Sequence of protein 2:
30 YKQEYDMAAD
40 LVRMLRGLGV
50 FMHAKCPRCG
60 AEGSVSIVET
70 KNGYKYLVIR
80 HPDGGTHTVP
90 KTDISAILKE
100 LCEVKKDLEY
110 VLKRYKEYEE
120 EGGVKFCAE

Sequence of protein 1:
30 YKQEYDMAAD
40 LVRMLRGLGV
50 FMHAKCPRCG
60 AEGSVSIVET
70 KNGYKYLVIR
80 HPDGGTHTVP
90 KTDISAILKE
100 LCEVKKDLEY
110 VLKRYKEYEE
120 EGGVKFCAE

These two protein chains interact to form a complex.

Residue-level contacts at the interface:
Residue K104 in protein 2 is in contact with residue Y114 in protein 1 (closest heavy-atom distance 3.6 Å).
Residue Y117 in protein 2 interacts with residue L40 in protein 1 (closest heavy-atom distance 3.8 Å).
Residue L100 in protein 2 interacts with residue Y114 in protein 1 (closest heavy-atom distance 2.7 Å).
Residue M43 in protein 2 interacts with residue Y109 in protein 1 (closest heavy-atom distance 3.6 Å).
Residue G48 in protein 2 contacts residue G48 in protein 1 (closest heavy-atom distance 3.3 Å).
Residue M36 in protein 2 contacts residue V123 in protein 1 (closest heavy-atom distance 3.8 Å).
Residue L97 in protein 2 contacts residue F125 in protein 1 (closest heavy-atom distance 3.0 Å).
Residue L40 in protein 2 interacts with residue Y117 in protein 1 (closest heavy-atom distance 3.8 Å).
Residue L111 in protein 2 is in contact with residue L111 in protein 1 (closest heavy-atom distance 3.5 Å).
Residue L40 in protein 2 is in contact with residue F125 in protein 1 (closest heavy-atom distance 3.4 Å).
Residue F50 in protein 2 contacts residue G48 in protein 1 (closest heavy-atom distance 3.3 Å).
Residue L40 in protein 2 interacts with residue Y114 in protein 1 (closest heavy-atom distance 3.7 Å).
Residue E108 in protein 2 contacts residue L111 in protein 1 (closest heavy-atom distance 3.9 Å).
Residue C126 in protein 2 interacts with residue C101 in protein 1 (closest heavy-atom distance 2.0 Å).
Residue L47 in protein 2 interacts with residue V110 in protein 1 (closest heavy-atom distance 3.8 Å).
Residue D39 in protein 2 is in contact with residue R113 in protein 1 (closest heavy-atom distance 2.5 Å).
Residue L47 in protein 2 contacts residue V49 in protein 1 (closest heavy-atom distance 3.4 Å).
Residue M43 in protein 2 is in contact with residue R113 in protein 1 (closest heavy-atom distance 3.4 Å).
Residue Y114 in protein 2 is in contact with residue K104 in protein 1 (closest heavy-atom distance 3.6 Å).
Residue L47 in protein 2 contacts residue F50 in protein 1 (closest heavy-atom distance 3.0 Å).
Residue V49 in protein 2 contacts residue V49 in protein 1 (closest heavy-atom distance 3.9 Å).
Residue K104 in protein 2 is in contact with residue L111 in protein 1 (closest heavy-atom distance 3.9 Å).
Residue V103 in protein 2 contacts residue Y114 in protein 1 (closest heavy-atom distance 3.6 Å).
Residue L44 in protein 2 contacts residue Y114 in protein 1 (closest heavy-atom distance 3.7 Å).
Residue Y117 in protein 2 contacts residue D39 in protein 1 (closest heavy-atom distance 2.4 Å).
Residue R113 in protein 2 contacts residue M43 in protein 1 (closest heavy-atom distance 3.4 Å).
Residue G48 in protein 2 is in contact with residue F50 in protein 1 (closest heavy-atom distance 3.3 Å).
Residue V49 in protein 2 is in contact with residue L47 in protein 1 (closest heavy-atom distance 3.4 Å).
Residue V110 in protein 2 is in contact with residue L47 in protein 1 (closest heavy-atom distance 3.8 Å).
Residue L111 in protein 2 interacts with residue E108 in protein 1 (closest heavy-atom distance 3.9 Å).
Residue R42 in protein 2 interacts with residue R113 in protein 1 (closest heavy-atom distance 3.8 Å).
Residue M36 in protein 2 contacts residue Y117 in protein 1 (closest heavy-atom distance 3.5 Å).
Residue Y114 in protein 2 contacts residue L44 in protein 1 (closest heavy-atom distance 3.7 Å).
Residue F50 in protein 2 is in contact with residue G46 in protein 1 (closest heavy-atom distance 3.6 Å).
Residue C101 in protein 2 is in contact with residue C126 in protein 1 (closest heavy-atom distance 2.0 Å).
Residue Y114 in protein 2 is in contact with residue L40 in protein 1 (closest heavy-atom distance 3.7 Å).
Residue C101 in protein 2 interacts with residue F125 in protein 1 (closest heavy-atom distance 3.3 Å).
Residue G46 in protein 2 is in contact with residue F50 in protein 1 (closest heavy-atom distance 3.6 Å).
Residue K104 in protein 2 interacts with residue E118 in protein 1 (closest heavy-atom distance 3.0 Å).
Residue E118 in protein 2 interacts with residue K104 in protein 1 (closest heavy-atom distance 3.0 Å).
Residue F125 in protein 2 contacts residue C101 in protein 1 (closest heavy-atom distance 3.3 Å).
Residue F50 in protein 2 is in contact with residue L47 in protein 1 (closest heavy-atom distance 3.0 Å).
Residue R113 in protein 2 interacts with residue D39 in protein 1 (closest heavy-atom distance 2.5 Å).
Residue L111 in protein 2 contacts residue K104 in protein 1 (closest heavy-atom distance 3.9 Å).
Residue F125 in protein 2 is in contact with residue L100 in protein 1 (closest heavy-atom distance 3.8 Å).
Residue F125 in protein 2 interacts with residue L97 in protein 1 (closest heavy-atom distance 3.0 Å).
Residue L100 in protein 2 contacts residue F125 in protein 1 (closest heavy-atom distance 3.8 Å).
Residue G48 in protein 2 is in contact with residue L47 in protein 1 (closest heavy-atom distance 3.9 Å).
Residue R113 in protein 2 is in contact with residue R42 in protein 1 (closest heavy-atom distance 3.8 Å).
Residue L107 in protein 2 is in contact with residue V110 in protein 1 (closest heavy-atom distance 3.9 Å).
Residue L47 in protein 2 is in contact with residue G48 in protein 1 (closest heavy-atom distance 3.9 Å).
Residue Y114 in protein 2 is in contact with residue V103 in protein 1 (closest heavy-atom distance 3.6 Å).
Residue V123 in protein 2 interacts with residue M36 in protein 1 (closest heavy-atom distance 3.8 Å).
Residue F125 in protein 2 interacts with residue L40 in protein 1 (closest heavy-atom distance 3.4 Å).
Residue D106 in protein 2 is in contact with residue L47 in protein 1 (closest heavy-atom distance 3.5 Å).
Residue D39 in protein 2 contacts residue Y117 in protein 1 (closest heavy-atom distance 2.4 Å).
Residue Y109 in protein 2 is in contact with residue M43 in protein 1 (closest heavy-atom distance 3.6 Å).
Residue Y114 in protein 2 is in contact with residue L100 in protein 1 (closest heavy-atom distance 2.7 Å).
Residue L47 in protein 2 interacts with residue D106 in protein 1 (closest heavy-atom distance 3.5 Å).
Residue Y117 in protein 2 contacts residue M36 in protein 1 (closest heavy-atom distance 3.5 Å).